This data describes a binding interaction between two proteins.

Sequence of protein 1:
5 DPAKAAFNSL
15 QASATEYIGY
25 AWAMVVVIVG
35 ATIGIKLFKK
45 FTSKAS

Contacts between the two chains:
Residue K373 in protein 2 is in contact with residue V30 in protein 1 (closest heavy-atom distance 4.1 Å).
Residue K373 in protein 2 interacts with residue W26 in protein 1 (closest heavy-atom distance 3.5 Å).
Residue F383 in protein 2 interacts with residue L41 in protein 1 (closest heavy-atom distance 3.5 Å).
Residue V387 in protein 2 is in contact with residue F45 in protein 1 (closest heavy-atom distance 3.6 Å).
Residue V387 in protein 2 is in contact with residue L41 in protein 1 (closest heavy-atom distance 4.0 Å).
Residue V380 in protein 2 contacts residue I37 in protein 1 (closest heavy-atom distance 3.6 Å).
Residue M391 in protein 2 is in contact with residue F45 in protein 1 (closest heavy-atom distance 4.2 Å).
Residue L376 in protein 2 is in contact with residue V30 in protein 1 (closest heavy-atom distance 4.4 Å).
Residue L384 in protein 2 contacts residue I37 in protein 1 (closest heavy-atom distance 4.0 Å).
Residue L384 in protein 2 is in contact with residue L41 in protein 1 (closest heavy-atom distance 3.9 Å).

Sequence of protein 2:
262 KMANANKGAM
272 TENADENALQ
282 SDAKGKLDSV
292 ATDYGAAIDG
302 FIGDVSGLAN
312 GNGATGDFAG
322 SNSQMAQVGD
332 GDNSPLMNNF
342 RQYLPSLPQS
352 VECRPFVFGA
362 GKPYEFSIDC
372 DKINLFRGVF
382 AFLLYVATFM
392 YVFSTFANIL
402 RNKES